This data describes a binding interaction between two proteins.

Interface contacts:
Residue L69 in chain A interacts with residue F2 in chain B (closest heavy-atom distance 3.9 Å).
Residue V56 in chain A contacts residue Y5 in chain B (closest heavy-atom distance 4.0 Å).
Residue L71 in chain A contacts residue F2 in chain B (closest heavy-atom distance 3.5 Å).
Residue D84 in chain A is in contact with residue N7 in chain B (closest heavy-atom distance 5.0 Å).
Residue M83 in chain A contacts residue F2 in chain B (closest heavy-atom distance 3.7 Å).
Residue I106 in chain A is in contact with residue E8 in chain B (closest heavy-atom distance 3.7 Å).
Residue Y68 in chain A interacts with residue D6 in chain B (closest heavy-atom distance 3.5 Å).
Residue K66 in chain A contacts residue D6 in chain B (closest heavy-atom distance 3.2 Å).
Residue D84 in chain A interacts with residue F2 in chain B (closest heavy-atom distance 4.8 Å).
Residue Y68 in chain A is in contact with residue N7 in chain B (closest heavy-atom distance 3.3 Å).
Residue R26 in chain A interacts with residue Y5 in chain B (closest heavy-atom distance 3.5 Å).
Residue R26 in chain A is in contact with residue G4 in chain B (closest heavy-atom distance 2.7 Å).
Residue V65 in chain A contacts residue D6 in chain B (closest heavy-atom distance 4.8 Å).
Residue L69 in chain A interacts with residue Y5 in chain B (closest heavy-atom distance 3.8 Å).
Residue I106 in chain A interacts with residue N7 in chain B (closest heavy-atom distance 4.6 Å).
Residue Y68 in chain A is in contact with residue Y5 in chain B (closest heavy-atom distance 4.5 Å).
Residue H67 in chain A interacts with residue N7 in chain B (closest heavy-atom distance 3.9 Å).
Residue D85 in chain A is in contact with residue F2 in chain B (closest heavy-atom distance 3.8 Å).
Residue H67 in chain A is in contact with residue Y5 in chain B (closest heavy-atom distance 3.5 Å).
Residue H67 in chain A contacts residue D6 in chain B (closest heavy-atom distance 2.7 Å).
Residue N51 in chain A is in contact with residue Y5 in chain B (closest heavy-atom distance 4.4 Å).
Residue L69 in chain A interacts with residue N7 in chain B (closest heavy-atom distance 2.9 Å).
Residue S48 in chain A is in contact with residue Y5 in chain B (closest heavy-atom distance 4.7 Å).
Residue M83 in chain A is in contact with residue N7 in chain B (closest heavy-atom distance 2.9 Å).

Sequence of chain A:
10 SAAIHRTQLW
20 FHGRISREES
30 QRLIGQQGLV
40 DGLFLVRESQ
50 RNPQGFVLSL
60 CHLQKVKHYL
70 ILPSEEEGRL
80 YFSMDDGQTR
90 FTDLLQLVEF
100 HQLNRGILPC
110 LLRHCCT

Sequence of chain B:
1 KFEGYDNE